Sequence of the first protein:
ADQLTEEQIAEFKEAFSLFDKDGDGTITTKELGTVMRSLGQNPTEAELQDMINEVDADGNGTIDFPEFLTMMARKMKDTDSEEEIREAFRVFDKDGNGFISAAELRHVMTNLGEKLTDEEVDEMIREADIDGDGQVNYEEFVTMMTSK

Sequence of the second protein:
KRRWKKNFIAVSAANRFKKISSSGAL

Contacts between the two chains:
Residue E84 in the first protein contacts residue R16 in the second protein (closest heavy-atom distance 2.8 Å).
Residue F92 in the first protein contacts residue W4 in the second protein (closest heavy-atom distance 4.1 Å).
Residue M109 in the first protein interacts with residue N7 in the second protein (closest heavy-atom distance 2.9 Å).
Residue M124 in the first protein is in contact with residue R2 in the second protein (closest heavy-atom distance 3.9 Å).
Residue I52 in the first protein is in contact with residue F17 in the second protein (closest heavy-atom distance 4.6 Å).
Residue M51 in the first protein interacts with residue F17 in the second protein (closest heavy-atom distance 2.7 Å).
Residue M144 in the first protein interacts with residue W4 in the second protein (closest heavy-atom distance 3.8 Å).
Residue E11 in the first protein interacts with residue R3 in the second protein (closest heavy-atom distance 4.3 Å).
Residue E54 in the first protein interacts with residue S22 in the second protein (closest heavy-atom distance 4.6 Å).
Residue E11 in the first protein interacts with residue K5 in the second protein (closest heavy-atom distance 3.4 Å).
Residue E14 in the first protein contacts residue K6 in the second protein (closest heavy-atom distance 3.0 Å).
Residue L32 in the first protein contacts residue A14 in the second protein (closest heavy-atom distance 4.3 Å).
Residue M36 in the first protein is in contact with residue K18 in the second protein (closest heavy-atom distance 3.9 Å).
Residue V55 in the first protein interacts with residue F17 in the second protein (closest heavy-atom distance 4.0 Å).
Residue L18 in the first protein contacts residue K6 in the second protein (closest heavy-atom distance 4.5 Å).
Residue L39 in the first protein contacts residue V11 in the second protein (closest heavy-atom distance 4.6 Å).
Residue F19 in the first protein contacts residue A14 in the second protein (closest heavy-atom distance 3.6 Å).
Residue M51 in the first protein is in contact with residue K18 in the second protein (closest heavy-atom distance 4.2 Å).
Residue V55 in the first protein interacts with residue I20 in the second protein (closest heavy-atom distance 4.1 Å).
Residue A88 in the first protein is in contact with residue V11 in the second protein (closest heavy-atom distance 4.5 Å).
Residue E54 in the first protein contacts residue I20 in the second protein (closest heavy-atom distance 4.6 Å).
Residue M145 in the first protein contacts residue W4 in the second protein (closest heavy-atom distance 3.7 Å).
Residue L105 in the first protein is in contact with residue W4 in the second protein (closest heavy-atom distance 3.4 Å).
Residue I27 in the first protein contacts residue F17 in the second protein (closest heavy-atom distance 4.0 Å).
Residue F68 in the first protein is in contact with residue A13 in the second protein (closest heavy-atom distance 4.6 Å).
Residue L32 in the first protein contacts residue F17 in the second protein (closest heavy-atom distance 3.7 Å).
Residue A128 in the first protein interacts with residue W4 in the second protein (closest heavy-atom distance 4.7 Å).
Residue F141 in the first protein contacts residue F8 in the second protein (closest heavy-atom distance 4.7 Å).
Residue M145 in the first protein interacts with residue F8 in the second protein (closest heavy-atom distance 4.6 Å).
Residue A88 in the first protein is in contact with residue N15 in the second protein (closest heavy-atom distance 4.2 Å).
Residue I27 in the first protein is in contact with residue A13 in the second protein (closest heavy-atom distance 4.4 Å).
Residue F19 in the first protein interacts with residue A10 in the second protein (closest heavy-atom distance 3.3 Å).
Residue F12 in the first protein interacts with residue I9 in the second protein (closest heavy-atom distance 4.7 Å).
Residue E87 in the first protein interacts with residue N15 in the second protein (closest heavy-atom distance 3.9 Å).
Residue E84 in the first protein is in contact with residue K19 in the second protein (closest heavy-atom distance 4.6 Å).
Residue M71 in the first protein interacts with residue I20 in the second protein (closest heavy-atom distance 3.8 Å).
Residue M36 in the first protein interacts with residue A14 in the second protein (closest heavy-atom distance 3.5 Å).
Residue A15 in the first protein contacts residue I9 in the second protein (closest heavy-atom distance 3.9 Å).
Residue M36 in the first protein contacts residue F17 in the second protein (closest heavy-atom distance 4.4 Å).
Residue M71 in the first protein interacts with residue R16 in the second protein (closest heavy-atom distance 4.4 Å).
Residue E127 in the first protein is in contact with residue R2 in the second protein (closest heavy-atom distance 3.2 Å).
Residue F92 in the first protein is in contact with residue N7 in the second protein (closest heavy-atom distance 4.1 Å).
Residue F68 in the first protein contacts residue I9 in the second protein (closest heavy-atom distance 4.7 Å).
Residue F19 in the first protein contacts residue A13 in the second protein (closest heavy-atom distance 4.5 Å).
Residue E83 in the first protein interacts with residue K19 in the second protein (closest heavy-atom distance 2.5 Å).
Residue I100 in the first protein interacts with residue W4 in the second protein (closest heavy-atom distance 3.5 Å).
Residue M72 in the first protein is in contact with residue I9 in the second protein (closest heavy-atom distance 4.7 Å).
Residue F92 in the first protein contacts residue V11 in the second protein (closest heavy-atom distance 4.0 Å).
Residue M51 in the first protein contacts residue I20 in the second protein (closest heavy-atom distance 4.1 Å).
Residue I125 in the first protein interacts with residue W4 in the second protein (closest heavy-atom distance 4.2 Å).
Residue M51 in the first protein interacts with residue S21 in the second protein (closest heavy-atom distance 3.7 Å).
Residue I63 in the first protein interacts with residue F17 in the second protein (closest heavy-atom distance 3.1 Å).
Residue A88 in the first protein interacts with residue F8 in the second protein (closest heavy-atom distance 3.6 Å).
Residue V91 in the first protein contacts residue V11 in the second protein (closest heavy-atom distance 4.6 Å).
Residue I85 in the first protein interacts with residue F8 in the second protein (closest heavy-atom distance 4.0 Å).
Residue L112 in the first protein contacts residue N7 in the second protein (closest heavy-atom distance 3.6 Å).
Residue E87 in the first protein interacts with residue K19 in the second protein (closest heavy-atom distance 3.3 Å).
Residue M124 in the first protein contacts residue W4 in the second protein (closest heavy-atom distance 4.0 Å).
Residue E84 in the first protein is in contact with residue N15 in the second protein (closest heavy-atom distance 3.2 Å).
Residue F92 in the first protein contacts residue F8 in the second protein (closest heavy-atom distance 4.2 Å).

These two protein chains interact to form a complex.